These two protein chains interact to form a complex.

Sequence of the second protein:
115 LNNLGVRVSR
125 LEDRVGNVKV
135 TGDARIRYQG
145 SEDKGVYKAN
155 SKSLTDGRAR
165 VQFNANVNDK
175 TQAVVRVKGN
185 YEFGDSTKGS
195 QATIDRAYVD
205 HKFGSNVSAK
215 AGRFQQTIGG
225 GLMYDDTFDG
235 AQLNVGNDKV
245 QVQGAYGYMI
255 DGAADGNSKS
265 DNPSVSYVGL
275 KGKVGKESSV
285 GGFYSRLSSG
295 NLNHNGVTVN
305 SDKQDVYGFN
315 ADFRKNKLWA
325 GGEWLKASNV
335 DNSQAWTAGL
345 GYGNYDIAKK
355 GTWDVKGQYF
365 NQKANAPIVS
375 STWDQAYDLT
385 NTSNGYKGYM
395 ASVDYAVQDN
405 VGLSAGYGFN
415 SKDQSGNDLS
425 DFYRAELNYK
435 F

Contacts between the two chains:
Residue A169 in the second protein contacts residue F435 in the first protein (closest heavy-atom distance 3.3 Å).
Residue R121 in the second protein interacts with residue V122 in the first protein (closest heavy-atom distance 3.9 Å).
Residue H205 in the second protein is in contact with residue Y433 in the first protein (closest heavy-atom distance 3.0 Å).
Residue R128 in the second protein is in contact with residue K133 in the first protein (closest heavy-atom distance 3.4 Å).
Residue K263 in the second protein interacts with residue E186 in the first protein (closest heavy-atom distance 3.3 Å).
Residue D127 in the second protein interacts with residue K133 in the first protein (closest heavy-atom distance 3.2 Å).
Residue K263 in the second protein interacts with residue G188 in the first protein (closest heavy-atom distance 3.6 Å).
Residue D233 in the second protein is in contact with residue E186 in the first protein (closest heavy-atom distance 3.1 Å).
Residue T197 in the second protein is in contact with residue Q195 in the first protein (closest heavy-atom distance 3.5 Å).
Residue T197 in the second protein is in contact with residue S194 in the first protein (closest heavy-atom distance 3.5 Å).
Residue N131 in the second protein is in contact with residue F435 in the first protein (closest heavy-atom distance 3.7 Å).
Residue N261 in the second protein contacts residue T191 in the first protein (closest heavy-atom distance 3.1 Å).
Residue N261 in the second protein interacts with residue S190 in the first protein (closest heavy-atom distance 2.9 Å).
Residue L125 in the second protein contacts residue E126 in the first protein (closest heavy-atom distance 3.3 Å).
Residue A196 in the second protein interacts with residue A196 in the first protein (closest heavy-atom distance 2.8 Å).
Residue A201 in the second protein interacts with residue A163 in the first protein (closest heavy-atom distance 3.7 Å).
Residue Y252 in the second protein interacts with residue F187 in the first protein (closest heavy-atom distance 3.7 Å).
Residue G216 in the second protein interacts with residue Y185 in the first protein (closest heavy-atom distance 3.9 Å).
Residue L118 in the second protein interacts with residue L115 in the first protein (closest heavy-atom distance 3.8 Å).
Residue L125 in the second protein is in contact with residue V129 in the first protein (closest heavy-atom distance 3.8 Å).
Residue S262 in the second protein contacts residue T191 in the first protein (closest heavy-atom distance 3.7 Å).
Residue V179 in the second protein is in contact with residue A163 in the first protein (closest heavy-atom distance 3.8 Å).
Residue Y252 in the second protein contacts residue G188 in the first protein (closest heavy-atom distance 3.5 Å).
Residue R124 in the second protein interacts with residue E126 in the first protein (closest heavy-atom distance 3.0 Å).
Residue R128 in the second protein contacts residue N131 in the first protein (closest heavy-atom distance 3.0 Å).
Residue G260 in the second protein contacts residue S190 in the first protein (closest heavy-atom distance 3.1 Å).
Residue V171 in the second protein is in contact with residue K434 in the first protein (closest heavy-atom distance 3.5 Å).
Residue G216 in the second protein is in contact with residue F187 in the first protein (closest heavy-atom distance 3.7 Å).
Residue V179 in the second protein contacts residue V165 in the first protein (closest heavy-atom distance 3.8 Å).
Residue R217 in the second protein is in contact with residue D189 in the first protein (closest heavy-atom distance 3.9 Å).
Residue N172 in the second protein contacts residue D403 in the first protein (closest heavy-atom distance 3.1 Å).
Residue N266 in the second protein is in contact with residue S190 in the first protein (closest heavy-atom distance 3.0 Å).
Residue I198 in the second protein contacts residue G183 in the first protein (closest heavy-atom distance 3.6 Å).
Residue V171 in the second protein is in contact with residue D403 in the first protein (closest heavy-atom distance 3.9 Å).
Residue T175 in the second protein contacts residue Q402 in the first protein (closest heavy-atom distance 3.2 Å).
Residue V171 in the second protein is in contact with residue V405 in the first protein (closest heavy-atom distance 3.7 Å).
Residue D259 in the second protein is in contact with residue S190 in the first protein (closest heavy-atom distance 3.6 Å).
Residue I198 in the second protein is in contact with residue S194 in the first protein (closest heavy-atom distance 2.7 Å).
Residue R121 in the second protein contacts residue S123 in the first protein (closest heavy-atom distance 3.1 Å).
Residue A201 in the second protein is in contact with residue Y185 in the first protein (closest heavy-atom distance 2.9 Å).
Residue V132 in the second protein is in contact with residue V134 in the first protein (closest heavy-atom distance 3.5 Å).
Residue S262 in the second protein contacts residue G188 in the first protein (closest heavy-atom distance 3.5 Å).
Residue A177 in the second protein is in contact with residue F435 in the first protein (closest heavy-atom distance 3.4 Å).
Residue D233 in the second protein is in contact with residue G188 in the first protein (closest heavy-atom distance 3.4 Å).
Residue I198 in the second protein contacts residue A196 in the first protein (closest heavy-atom distance 3.9 Å).
Residue A215 in the second protein is in contact with residue I140 in the first protein (closest heavy-atom distance 3.8 Å).
Residue D233 in the second protein contacts residue F187 in the first protein (closest heavy-atom distance 3.8 Å).
Residue R128 in the second protein is in contact with residue N170 in the first protein (closest heavy-atom distance 2.4 Å).
Residue I254 in the second protein is in contact with residue S190 in the first protein (closest heavy-atom distance 3.5 Å).
Residue N266 in the second protein is in contact with residue G188 in the first protein (closest heavy-atom distance 2.8 Å).
Residue K263 in the second protein is in contact with residue F187 in the first protein (closest heavy-atom distance 3.1 Å).
Residue F167 in the second protein interacts with residue F167 in the first protein (closest heavy-atom distance 3.9 Å).
Residue Q195 in the second protein interacts with residue Q195 in the first protein (closest heavy-atom distance 3.5 Å).
Residue R217 in the second protein interacts with residue Y185 in the first protein (closest heavy-atom distance 3.6 Å).
Residue R217 in the second protein interacts with residue S194 in the first protein (closest heavy-atom distance 3.5 Å).
Residue N172 in the second protein interacts with residue Q402 in the first protein (closest heavy-atom distance 2.8 Å).
Residue V203 in the second protein contacts residue Y433 in the first protein (closest heavy-atom distance 3.5 Å).
Residue A196 in the second protein interacts with residue Q195 in the first protein (closest heavy-atom distance 3.7 Å).
Residue A258 in the second protein is in contact with residue S190 in the first protein (closest heavy-atom distance 2.9 Å).
Residue V171 in the second protein interacts with residue N404 in the first protein (closest heavy-atom distance 3.4 Å).

Sequence of the first protein:
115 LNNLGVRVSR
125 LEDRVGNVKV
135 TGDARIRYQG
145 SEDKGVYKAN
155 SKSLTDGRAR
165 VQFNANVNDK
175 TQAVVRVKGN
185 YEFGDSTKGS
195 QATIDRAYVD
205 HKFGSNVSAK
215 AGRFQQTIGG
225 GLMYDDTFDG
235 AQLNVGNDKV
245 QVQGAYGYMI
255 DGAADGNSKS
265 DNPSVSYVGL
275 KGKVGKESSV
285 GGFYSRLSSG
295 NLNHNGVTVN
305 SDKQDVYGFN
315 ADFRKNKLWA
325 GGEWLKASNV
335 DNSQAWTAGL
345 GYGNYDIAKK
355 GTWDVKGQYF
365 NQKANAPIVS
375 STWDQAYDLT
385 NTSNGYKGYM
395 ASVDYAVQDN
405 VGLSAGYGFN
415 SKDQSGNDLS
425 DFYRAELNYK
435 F